Residue-level contacts at the interface:
Residue L48 in the second protein is in contact with residue L6 in the first protein (closest heavy-atom distance 4.8 Å).
Residue W66 in the second protein contacts residue E50 in the first protein (closest heavy-atom distance 3.1 Å).
Residue V64 in the second protein contacts residue V57 in the first protein (closest heavy-atom distance 3.5 Å).
Residue V57 in the second protein contacts residue V64 in the first protein (closest heavy-atom distance 3.5 Å).
Residue L48 in the second protein contacts residue E2 in the first protein (closest heavy-atom distance 2.6 Å).
Residue E2 in the second protein is in contact with residue L46 in the first protein (closest heavy-atom distance 4.6 Å).
Residue W15 in the second protein contacts residue W15 in the first protein (closest heavy-atom distance 4.8 Å).
Residue E50 in the second protein interacts with residue W66 in the first protein (closest heavy-atom distance 3.1 Å).
Residue E68 in the second protein is in contact with residue R54 in the first protein (closest heavy-atom distance 2.8 Å).
Residue L6 in the second protein interacts with residue L48 in the first protein (closest heavy-atom distance 4.8 Å).
Residue E50 in the second protein is in contact with residue Q11 in the first protein (closest heavy-atom distance 3.8 Å).
Residue L32 in the second protein is in contact with residue E50 in the first protein (closest heavy-atom distance 3.4 Å).
Residue V30 in the second protein interacts with residue V57 in the first protein (closest heavy-atom distance 4.3 Å).
Residue L5 in the second protein interacts with residue L48 in the first protein (closest heavy-atom distance 3.8 Å).
Residue R54 in the second protein is in contact with residue E68 in the first protein (closest heavy-atom distance 2.8 Å).
Residue V62 in the second protein contacts residue V64 in the first protein (closest heavy-atom distance 4.0 Å).
Residue R54 in the second protein is in contact with residue W66 in the first protein (closest heavy-atom distance 3.4 Å).
Residue L13 in the second protein contacts residue E50 in the first protein (closest heavy-atom distance 4.0 Å).
Residue V57 in the second protein contacts residue V30 in the first protein (closest heavy-atom distance 4.3 Å).
Residue P49 in the second protein contacts residue L5 in the first protein (closest heavy-atom distance 4.9 Å).
Residue E2 in the second protein interacts with residue N47 in the first protein (closest heavy-atom distance 3.2 Å).
Residue E50 in the second protein contacts residue L32 in the first protein (closest heavy-atom distance 3.4 Å).
Residue W66 in the second protein contacts residue V57 in the first protein (closest heavy-atom distance 3.6 Å).
Residue W66 in the second protein contacts residue Q58 in the first protein (closest heavy-atom distance 4.0 Å).
Residue N47 in the second protein is in contact with residue E2 in the first protein (closest heavy-atom distance 3.2 Å).
Residue L46 in the second protein is in contact with residue E2 in the first protein (closest heavy-atom distance 4.6 Å).
Residue E50 in the second protein contacts residue E2 in the first protein (closest heavy-atom distance 4.7 Å).
Residue L5 in the second protein interacts with residue N47 in the first protein (closest heavy-atom distance 3.9 Å).
Residue W66 in the second protein is in contact with residue R54 in the first protein (closest heavy-atom distance 3.4 Å).
Residue E65 in the second protein interacts with residue V57 in the first protein (closest heavy-atom distance 3.8 Å).
Residue W15 in the second protein contacts residue V28 in the first protein (closest heavy-atom distance 4.3 Å).
Residue E2 in the second protein contacts residue E50 in the first protein (closest heavy-atom distance 4.7 Å).
Residue V28 in the second protein contacts residue W15 in the first protein (closest heavy-atom distance 4.3 Å).
Residue Q58 in the second protein contacts residue W66 in the first protein (closest heavy-atom distance 4.0 Å).
Residue E2 in the second protein contacts residue P49 in the first protein (closest heavy-atom distance 4.6 Å).
Residue E50 in the second protein is in contact with residue L6 in the first protein (closest heavy-atom distance 4.2 Å).
Residue V64 in the second protein contacts residue V62 in the first protein (closest heavy-atom distance 4.0 Å).
Residue V64 in the second protein is in contact with residue V64 in the first protein (closest heavy-atom distance 3.6 Å).
Residue L48 in the second protein is in contact with residue L5 in the first protein (closest heavy-atom distance 3.8 Å).
Residue Q58 in the second protein is in contact with residue E68 in the first protein (closest heavy-atom distance 3.2 Å).
Residue L6 in the second protein is in contact with residue E50 in the first protein (closest heavy-atom distance 4.2 Å).
Residue P49 in the second protein is in contact with residue E2 in the first protein (closest heavy-atom distance 4.6 Å).
Residue E2 in the second protein is in contact with residue L48 in the first protein (closest heavy-atom distance 2.6 Å).
Residue L5 in the second protein interacts with residue P49 in the first protein (closest heavy-atom distance 4.9 Å).
Residue E68 in the second protein contacts residue Q58 in the first protein (closest heavy-atom distance 3.2 Å).
Residue V57 in the second protein is in contact with residue W66 in the first protein (closest heavy-atom distance 3.6 Å).
Residue N47 in the second protein contacts residue L5 in the first protein (closest heavy-atom distance 3.9 Å).
Residue V57 in the second protein contacts residue E65 in the first protein (closest heavy-atom distance 3.8 Å).
Residue Q11 in the second protein contacts residue E50 in the first protein (closest heavy-atom distance 3.8 Å).
Residue E50 in the second protein is in contact with residue L13 in the first protein (closest heavy-atom distance 4.0 Å).

Sequence of the second protein:
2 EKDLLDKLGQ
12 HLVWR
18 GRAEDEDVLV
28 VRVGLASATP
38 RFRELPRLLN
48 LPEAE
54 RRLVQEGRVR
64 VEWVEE

Sequence of the first protein:
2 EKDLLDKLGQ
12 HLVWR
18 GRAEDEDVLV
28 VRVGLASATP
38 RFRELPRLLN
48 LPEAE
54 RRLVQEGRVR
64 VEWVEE

This data describes a binding interaction between two proteins.